Sequence of protein 1:
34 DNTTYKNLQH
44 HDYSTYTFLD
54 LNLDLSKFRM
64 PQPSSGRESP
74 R

These two protein chains interact to form a complex.

Contacts between the two chains:
Residue K165 in protein 2 is in contact with residue F61 in protein 1 (closest heavy-atom distance 4.6 Å).
Residue D175 in protein 2 interacts with residue R62 in protein 1 (closest heavy-atom distance 3.2 Å).
Residue W32 in protein 2 contacts residue Q42 in protein 1 (closest heavy-atom distance 3.0 Å).
Residue Q151 in protein 2 is in contact with residue L58 in protein 1 (closest heavy-atom distance 3.2 Å).
Residue R155 in protein 2 interacts with residue L58 in protein 1 (closest heavy-atom distance 3.7 Å).
Residue V152 in protein 2 interacts with residue L54 in protein 1 (closest heavy-atom distance 3.6 Å).
Residue G28 in protein 2 interacts with residue T37 in protein 1 (closest heavy-atom distance 3.9 Å).
Residue R29 in protein 2 interacts with residue T37 in protein 1 (closest heavy-atom distance 3.6 Å).
Residue D173 in protein 2 interacts with residue M63 in protein 1 (closest heavy-atom distance 3.3 Å).
Residue K165 in protein 2 is in contact with residue M63 in protein 1 (closest heavy-atom distance 3.4 Å).
Residue G28 in protein 2 contacts residue K39 in protein 1 (closest heavy-atom distance 4.1 Å).
Residue R113 in protein 2 is in contact with residue N40 in protein 1 (closest heavy-atom distance 3.8 Å).
Residue G28 in protein 2 interacts with residue Y38 in protein 1 (closest heavy-atom distance 3.2 Å).
Residue Y144 in protein 2 is in contact with residue S47 in protein 1 (closest heavy-atom distance 3.3 Å).
Residue R29 in protein 2 contacts residue Y38 in protein 1 (closest heavy-atom distance 4.5 Å).
Residue R113 in protein 2 interacts with residue Y38 in protein 1 (closest heavy-atom distance 2.8 Å).
Residue R155 in protein 2 contacts residue D57 in protein 1 (closest heavy-atom distance 3.1 Å).
Residue Y144 in protein 2 interacts with residue T48 in protein 1 (closest heavy-atom distance 3.2 Å).
Residue Y158 in protein 2 is in contact with residue L58 in protein 1 (closest heavy-atom distance 3.6 Å).
Residue V176 in protein 2 interacts with residue R62 in protein 1 (closest heavy-atom distance 4.0 Å).
Residue W32 in protein 2 interacts with residue N40 in protein 1 (closest heavy-atom distance 3.0 Å).
Residue R133 in protein 2 interacts with residue Q65 in protein 1 (closest heavy-atom distance 3.4 Å).
Residue N145 in protein 2 interacts with residue Y46 in protein 1 (closest heavy-atom distance 3.8 Å).
Residue F177 in protein 2 interacts with residue R62 in protein 1 (closest heavy-atom distance 3.0 Å).
Residue V178 in protein 2 contacts residue F51 in protein 1 (closest heavy-atom distance 4.3 Å).
Residue S148 in protein 2 is in contact with residue T50 in protein 1 (closest heavy-atom distance 4.3 Å).
Residue I154 in protein 2 interacts with residue L58 in protein 1 (closest heavy-atom distance 4.7 Å).
Residue S148 in protein 2 interacts with residue Y46 in protein 1 (closest heavy-atom distance 4.1 Å).
Residue Y158 in protein 2 interacts with residue F61 in protein 1 (closest heavy-atom distance 4.2 Å).
Residue R133 in protein 2 interacts with residue M63 in protein 1 (closest heavy-atom distance 3.7 Å).
Residue H114 in protein 2 is in contact with residue N40 in protein 1 (closest heavy-atom distance 3.0 Å).
Residue H30 in protein 2 interacts with residue D34 in protein 1 (closest heavy-atom distance 3.7 Å).
Residue R113 in protein 2 contacts residue H43 in protein 1 (closest heavy-atom distance 3.9 Å).
Residue V152 in protein 2 is in contact with residue Y46 in protein 1 (closest heavy-atom distance 3.7 Å).
Residue S148 in protein 2 contacts residue F51 in protein 1 (closest heavy-atom distance 3.5 Å).
Residue H30 in protein 2 is in contact with residue T37 in protein 1 (closest heavy-atom distance 4.5 Å).
Residue N145 in protein 2 interacts with residue H43 in protein 1 (closest heavy-atom distance 4.6 Å).
Residue P91 in protein 2 is in contact with residue P66 in protein 1 (closest heavy-atom distance 4.0 Å).
Residue Y144 in protein 2 contacts residue Y49 in protein 1 (closest heavy-atom distance 2.8 Å).
Residue N149 in protein 2 is in contact with residue H43 in protein 1 (closest heavy-atom distance 3.5 Å).
Residue R180 in protein 2 is in contact with residue F51 in protein 1 (closest heavy-atom distance 3.4 Å).
Residue Q151 in protein 2 contacts residue L54 in protein 1 (closest heavy-atom distance 3.8 Å).
Residue R29 in protein 2 interacts with residue T36 in protein 1 (closest heavy-atom distance 3.4 Å).
Residue Q151 in protein 2 is in contact with residue F51 in protein 1 (closest heavy-atom distance 3.2 Å).
Residue H114 in protein 2 is in contact with residue Y38 in protein 1 (closest heavy-atom distance 3.4 Å).
Residue Y93 in protein 2 contacts residue P66 in protein 1 (closest heavy-atom distance 4.6 Å).
Residue Y144 in protein 2 interacts with residue T50 in protein 1 (closest heavy-atom distance 3.2 Å).
Residue Y144 in protein 2 interacts with residue F51 in protein 1 (closest heavy-atom distance 3.4 Å).
Residue Y158 in protein 2 contacts residue R62 in protein 1 (closest heavy-atom distance 3.5 Å).
Residue D175 in protein 2 contacts residue M63 in protein 1 (closest heavy-atom distance 2.4 Å).
Residue D175 in protein 2 contacts residue F61 in protein 1 (closest heavy-atom distance 4.2 Å).
Residue S148 in protein 2 contacts residue L54 in protein 1 (closest heavy-atom distance 4.1 Å).
Residue R133 in protein 2 contacts residue P66 in protein 1 (closest heavy-atom distance 3.2 Å).
Residue R133 in protein 2 is in contact with residue P64 in protein 1 (closest heavy-atom distance 2.2 Å).
Residue N149 in protein 2 interacts with residue Y46 in protein 1 (closest heavy-atom distance 2.7 Å).
Residue H30 in protein 2 is in contact with residue K39 in protein 1 (closest heavy-atom distance 3.0 Å).
Residue G164 in protein 2 is in contact with residue F61 in protein 1 (closest heavy-atom distance 4.2 Å).
Residue A147 in protein 2 interacts with residue F51 in protein 1 (closest heavy-atom distance 4.0 Å).
Residue Q151 in protein 2 interacts with residue N55 in protein 1 (closest heavy-atom distance 4.3 Å).
Residue R155 in protein 2 interacts with residue L54 in protein 1 (closest heavy-atom distance 3.4 Å).

Sequence of protein 2:
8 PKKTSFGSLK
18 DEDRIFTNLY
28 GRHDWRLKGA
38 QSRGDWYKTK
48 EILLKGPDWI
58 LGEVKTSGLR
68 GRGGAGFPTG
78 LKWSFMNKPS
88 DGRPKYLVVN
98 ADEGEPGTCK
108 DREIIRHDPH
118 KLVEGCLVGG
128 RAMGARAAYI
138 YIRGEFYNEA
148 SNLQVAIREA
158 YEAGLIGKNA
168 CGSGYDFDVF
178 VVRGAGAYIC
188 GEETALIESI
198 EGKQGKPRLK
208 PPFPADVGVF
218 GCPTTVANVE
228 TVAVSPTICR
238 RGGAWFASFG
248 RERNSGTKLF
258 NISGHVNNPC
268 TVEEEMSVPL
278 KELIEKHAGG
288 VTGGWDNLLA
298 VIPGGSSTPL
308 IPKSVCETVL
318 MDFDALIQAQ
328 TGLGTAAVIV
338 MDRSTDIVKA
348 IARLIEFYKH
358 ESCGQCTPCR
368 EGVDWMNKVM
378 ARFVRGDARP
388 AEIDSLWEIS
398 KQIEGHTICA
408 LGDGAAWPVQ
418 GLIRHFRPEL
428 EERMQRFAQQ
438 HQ